Sequence of the second protein:
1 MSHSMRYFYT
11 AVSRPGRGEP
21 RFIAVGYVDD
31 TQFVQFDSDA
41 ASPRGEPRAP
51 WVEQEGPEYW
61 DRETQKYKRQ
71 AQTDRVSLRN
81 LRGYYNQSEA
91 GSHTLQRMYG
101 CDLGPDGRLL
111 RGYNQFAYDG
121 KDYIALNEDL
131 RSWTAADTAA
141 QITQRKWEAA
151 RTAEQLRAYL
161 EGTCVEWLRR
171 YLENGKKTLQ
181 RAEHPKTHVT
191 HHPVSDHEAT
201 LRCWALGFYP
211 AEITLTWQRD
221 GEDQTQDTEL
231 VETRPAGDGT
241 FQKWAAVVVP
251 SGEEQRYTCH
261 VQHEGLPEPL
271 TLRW

Sequence of the first protein:
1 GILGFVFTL

Interface contacts:
Residue K146 in the second protein is in contact with residue L9 in the first protein (closest heavy-atom distance 2.9 Å).
Residue W147 in the second protein interacts with residue T8 in the first protein (closest heavy-atom distance 3.0 Å).
Residue R69 in the second protein interacts with residue V6 in the first protein (closest heavy-atom distance 4.1 Å).
Residue Q155 in the second protein interacts with residue F5 in the first protein (closest heavy-atom distance 3.5 Å).
Residue Q155 in the second protein interacts with residue L3 in the first protein (closest heavy-atom distance 4.7 Å).
Residue T73 in the second protein is in contact with residue V6 in the first protein (closest heavy-atom distance 3.4 Å).
Residue L156 in the second protein contacts residue F7 in the first protein (closest heavy-atom distance 3.8 Å).
Residue L81 in the second protein contacts residue L9 in the first protein (closest heavy-atom distance 4.1 Å).
Residue W167 in the second protein contacts residue G1 in the first protein (closest heavy-atom distance 3.3 Å).
Residue F33 in the second protein contacts residue G1 in the first protein (closest heavy-atom distance 4.6 Å).
Residue K66 in the second protein is in contact with residue G4 in the first protein (closest heavy-atom distance 3.7 Å).
Residue Y159 in the second protein contacts residue L3 in the first protein (closest heavy-atom distance 3.6 Å).
Residue T143 in the second protein interacts with residue L9 in the first protein (closest heavy-atom distance 2.7 Å).
Residue Q70 in the second protein contacts residue F5 in the first protein (closest heavy-atom distance 4.6 Å).
Residue Q70 in the second protein contacts residue V6 in the first protein (closest heavy-atom distance 3.6 Å).
Residue R97 in the second protein interacts with residue L3 in the first protein (closest heavy-atom distance 4.7 Å).
Residue W147 in the second protein interacts with residue L9 in the first protein (closest heavy-atom distance 3.6 Å).
Residue W167 in the second protein interacts with residue I2 in the first protein (closest heavy-atom distance 4.9 Å).
Residue Q70 in the second protein is in contact with residue I2 in the first protein (closest heavy-atom distance 5.0 Å).
Residue L156 in the second protein interacts with residue L3 in the first protein (closest heavy-atom distance 3.4 Å).
Residue R62 in the second protein interacts with residue G4 in the first protein (closest heavy-atom distance 4.4 Å).
Residue T73 in the second protein contacts residue F7 in the first protein (closest heavy-atom distance 3.3 Å).
Residue K66 in the second protein interacts with residue G1 in the first protein (closest heavy-atom distance 4.0 Å).
Residue E63 in the second protein is in contact with residue I2 in the first protein (closest heavy-atom distance 2.9 Å).
Residue R97 in the second protein is in contact with residue F7 in the first protein (closest heavy-atom distance 3.9 Å).
Residue K66 in the second protein is in contact with residue I2 in the first protein (closest heavy-atom distance 2.8 Å).
Residue Y7 in the second protein contacts residue I2 in the first protein (closest heavy-atom distance 3.3 Å).
Residue S77 in the second protein interacts with residue L9 in the first protein (closest heavy-atom distance 3.0 Å).
Residue S77 in the second protein interacts with residue F7 in the first protein (closest heavy-atom distance 4.1 Å).
Residue Y159 in the second protein contacts residue I2 in the first protein (closest heavy-atom distance 3.9 Å).
Residue T73 in the second protein interacts with residue T8 in the first protein (closest heavy-atom distance 3.8 Å).
Residue W147 in the second protein is in contact with residue F7 in the first protein (closest heavy-atom distance 3.4 Å).
Residue K146 in the second protein contacts residue T8 in the first protein (closest heavy-atom distance 2.6 Å).
Residue K66 in the second protein interacts with residue L3 in the first protein (closest heavy-atom distance 4.1 Å).
Residue Y99 in the second protein contacts residue I2 in the first protein (closest heavy-atom distance 3.3 Å).
Residue S77 in the second protein is in contact with residue T8 in the first protein (closest heavy-atom distance 3.2 Å).
Residue M5 in the second protein contacts residue G1 in the first protein (closest heavy-atom distance 4.0 Å).
Residue Y99 in the second protein contacts residue L3 in the first protein (closest heavy-atom distance 3.1 Å).
Residue Y159 in the second protein contacts residue G1 in the first protein (closest heavy-atom distance 2.7 Å).
Residue Y171 in the second protein is in contact with residue G1 in the first protein (closest heavy-atom distance 2.7 Å).
Residue T152 in the second protein contacts residue F7 in the first protein (closest heavy-atom distance 3.8 Å).
Residue V76 in the second protein is in contact with residue T8 in the first protein (closest heavy-atom distance 3.6 Å).
Residue Q70 in the second protein interacts with residue L3 in the first protein (closest heavy-atom distance 4.5 Å).
Residue Y59 in the second protein is in contact with residue G1 in the first protein (closest heavy-atom distance 4.4 Å).
Residue Y123 in the second protein interacts with residue L9 in the first protein (closest heavy-atom distance 3.7 Å).
Residue E63 in the second protein is in contact with residue G1 in the first protein (closest heavy-atom distance 3.4 Å).
Residue Q70 in the second protein is in contact with residue F7 in the first protein (closest heavy-atom distance 4.9 Å).
Residue Y84 in the second protein is in contact with residue L9 in the first protein (closest heavy-atom distance 2.6 Å).
Residue N80 in the second protein interacts with residue T8 in the first protein (closest heavy-atom distance 3.5 Å).
Residue F116 in the second protein contacts residue F7 in the first protein (closest heavy-atom distance 4.1 Å).
Residue F116 in the second protein is in contact with residue L9 in the first protein (closest heavy-atom distance 4.0 Å).
Residue Y9 in the second protein is in contact with residue L3 in the first protein (closest heavy-atom distance 4.5 Å).
Residue Y67 in the second protein interacts with residue I2 in the first protein (closest heavy-atom distance 3.5 Å).
Residue T152 in the second protein interacts with residue F5 in the first protein (closest heavy-atom distance 4.8 Å).
Residue Y9 in the second protein is in contact with residue I2 in the first protein (closest heavy-atom distance 3.4 Å).
Residue L95 in the second protein interacts with residue L9 in the first protein (closest heavy-atom distance 3.7 Å).
Residue Y7 in the second protein contacts residue G1 in the first protein (closest heavy-atom distance 2.9 Å).
Residue R69 in the second protein contacts residue G4 in the first protein (closest heavy-atom distance 4.8 Å).
Residue N80 in the second protein interacts with residue L9 in the first protein (closest heavy-atom distance 2.9 Å).

This data describes a binding interaction between two proteins.